Sequence of the first protein:
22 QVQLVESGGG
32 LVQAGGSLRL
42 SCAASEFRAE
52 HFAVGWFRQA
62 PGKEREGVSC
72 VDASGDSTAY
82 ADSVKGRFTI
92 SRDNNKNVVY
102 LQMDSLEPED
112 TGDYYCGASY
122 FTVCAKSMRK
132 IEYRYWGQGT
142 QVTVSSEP

Sequence of the second protein:
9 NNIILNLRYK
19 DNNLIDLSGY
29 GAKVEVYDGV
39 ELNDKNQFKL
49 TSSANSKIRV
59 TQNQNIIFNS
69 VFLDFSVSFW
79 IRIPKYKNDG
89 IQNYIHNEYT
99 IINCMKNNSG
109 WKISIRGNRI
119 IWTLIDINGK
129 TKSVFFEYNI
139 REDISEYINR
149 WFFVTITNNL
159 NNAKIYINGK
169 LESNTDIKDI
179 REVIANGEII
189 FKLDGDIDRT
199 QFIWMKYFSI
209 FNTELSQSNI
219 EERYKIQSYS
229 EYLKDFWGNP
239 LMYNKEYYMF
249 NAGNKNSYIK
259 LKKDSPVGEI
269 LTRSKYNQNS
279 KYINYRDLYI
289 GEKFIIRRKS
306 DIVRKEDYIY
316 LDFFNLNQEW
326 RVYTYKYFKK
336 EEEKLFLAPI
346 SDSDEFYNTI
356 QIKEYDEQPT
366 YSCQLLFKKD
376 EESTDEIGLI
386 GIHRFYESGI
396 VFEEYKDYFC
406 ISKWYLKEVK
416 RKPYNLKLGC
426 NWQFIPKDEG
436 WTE

Contacts between the two chains:
Residue Y391 in the second protein interacts with residue H52 in the first protein (closest heavy-atom distance 3.4 Å).
Residue P264 in the second protein is in contact with residue E133 in the first protein (closest heavy-atom distance 4.1 Å).
Residue V265 in the second protein contacts residue F122 in the first protein (closest heavy-atom distance 3.5 Å).
Residue S393 in the second protein interacts with residue E47 in the first protein (closest heavy-atom distance 4.2 Å).
Residue G394 in the second protein is in contact with residue R49 in the first protein (closest heavy-atom distance 3.9 Å).
Residue I395 in the second protein contacts residue E47 in the first protein (closest heavy-atom distance 3.9 Å).
Residue F351 in the second protein is in contact with residue R130 in the first protein (closest heavy-atom distance 3.4 Å).
Residue I395 in the second protein contacts residue R49 in the first protein (closest heavy-atom distance 3.7 Å).
Residue E350 in the second protein is in contact with residue A126 in the first protein (closest heavy-atom distance 3.6 Å).
Residue S393 in the second protein interacts with residue Y136 in the first protein (closest heavy-atom distance 4.0 Å).
Residue Y391 in the second protein contacts residue F53 in the first protein (closest heavy-atom distance 3.8 Å).
Residue K335 in the second protein interacts with residue H52 in the first protein (closest heavy-atom distance 3.5 Å).
Residue E392 in the second protein interacts with residue F53 in the first protein (closest heavy-atom distance 3.8 Å).
Residue P264 in the second protein contacts residue Y121 in the first protein (closest heavy-atom distance 4.0 Å).
Residue Y332 in the second protein interacts with residue V124 in the first protein (closest heavy-atom distance 4.1 Å).
Residue E338 in the second protein contacts residue Y121 in the first protein (closest heavy-atom distance 4.2 Å).
Residue K260 in the second protein contacts residue Y121 in the first protein (closest heavy-atom distance 2.9 Å).
Residue K339 in the second protein is in contact with residue Y121 in the first protein (closest heavy-atom distance 3.2 Å).
Residue K339 in the second protein interacts with residue F53 in the first protein (closest heavy-atom distance 4.0 Å).
Residue L340 in the second protein interacts with residue F122 in the first protein (closest heavy-atom distance 3.5 Å).
Residue S263 in the second protein is in contact with residue Y121 in the first protein (closest heavy-atom distance 3.5 Å).
Residue K260 in the second protein interacts with residue R135 in the first protein (closest heavy-atom distance 3.2 Å).
Residue I395 in the second protein is in contact with residue F48 in the first protein (closest heavy-atom distance 3.4 Å).
Residue K334 in the second protein contacts residue D77 in the first protein (closest heavy-atom distance 3.8 Å).
Residue G394 in the second protein interacts with residue F48 in the first protein (closest heavy-atom distance 3.6 Å).
Residue E350 in the second protein is in contact with residue R130 in the first protein (closest heavy-atom distance 2.6 Å).
Residue F333 in the second protein interacts with residue T123 in the first protein (closest heavy-atom distance 4.2 Å).
Residue E392 in the second protein is in contact with residue R135 in the first protein (closest heavy-atom distance 2.9 Å).
Residue E338 in the second protein is in contact with residue F122 in the first protein (closest heavy-atom distance 3.3 Å).
Residue K339 in the second protein contacts residue F122 in the first protein (closest heavy-atom distance 3.1 Å).
Residue F341 in the second protein is in contact with residue F122 in the first protein (closest heavy-atom distance 3.4 Å).
Residue S393 in the second protein is in contact with residue V23 in the first protein (closest heavy-atom distance 4.2 Å).
Residue Y330 in the second protein contacts residue R130 in the first protein (closest heavy-atom distance 3.2 Å).
Residue K334 in the second protein interacts with residue S78 in the first protein (closest heavy-atom distance 3.4 Å).
Residue Y391 in the second protein is in contact with residue R49 in the first protein (closest heavy-atom distance 2.4 Å).
Residue F333 in the second protein contacts residue V124 in the first protein (closest heavy-atom distance 3.6 Å).
Residue Y330 in the second protein interacts with residue V124 in the first protein (closest heavy-atom distance 4.0 Å).
Residue K335 in the second protein is in contact with residue T123 in the first protein (closest heavy-atom distance 3.9 Å).
Residue P264 in the second protein is in contact with residue I132 in the first protein (closest heavy-atom distance 3.2 Å).
Residue Y391 in the second protein interacts with residue F48 in the first protein (closest heavy-atom distance 3.2 Å).
Residue Y403 in the second protein is in contact with residue Y121 in the first protein (closest heavy-atom distance 4.0 Å).
Residue P264 in the second protein interacts with residue F122 in the first protein (closest heavy-atom distance 4.1 Å).
Residue S393 in the second protein is in contact with residue F48 in the first protein (closest heavy-atom distance 4.0 Å).
Residue G394 in the second protein contacts residue E47 in the first protein (closest heavy-atom distance 3.0 Å).
Residue Y403 in the second protein interacts with residue R135 in the first protein (closest heavy-atom distance 3.8 Å).
Residue E392 in the second protein is in contact with residue Y136 in the first protein (closest heavy-atom distance 2.9 Å).
Residue E338 in the second protein is in contact with residue T123 in the first protein (closest heavy-atom distance 2.6 Å).
Residue Y330 in the second protein is in contact with residue F122 in the first protein (closest heavy-atom distance 4.1 Å).
Residue E338 in the second protein contacts residue V124 in the first protein (closest heavy-atom distance 3.8 Å).
Residue Y330 in the second protein is in contact with residue E133 in the first protein (closest heavy-atom distance 2.7 Å).
Residue F341 in the second protein is in contact with residue E133 in the first protein (closest heavy-atom distance 3.5 Å).
Residue I395 in the second protein interacts with residue A45 in the first protein (closest heavy-atom distance 4.2 Å).
Residue K334 in the second protein is in contact with residue S75 in the first protein (closest heavy-atom distance 3.9 Å).
Residue E350 in the second protein contacts residue S128 in the first protein (closest heavy-atom distance 2.6 Å).
Residue K334 in the second protein interacts with residue D73 in the first protein (closest heavy-atom distance 3.0 Å).
Residue E350 in the second protein interacts with residue K127 in the first protein (closest heavy-atom distance 3.9 Å).
Residue F341 in the second protein interacts with residue R130 in the first protein (closest heavy-atom distance 3.7 Å).
Residue S263 in the second protein contacts residue I132 in the first protein (closest heavy-atom distance 4.1 Å).
Residue V265 in the second protein contacts residue Y121 in the first protein (closest heavy-atom distance 3.8 Å).
Residue Y330 in the second protein interacts with residue A126 in the first protein (closest heavy-atom distance 3.7 Å).

The following describes two proteins that form a bound complex.